The following describes two proteins that form a bound complex.

Sequence of protein 1:
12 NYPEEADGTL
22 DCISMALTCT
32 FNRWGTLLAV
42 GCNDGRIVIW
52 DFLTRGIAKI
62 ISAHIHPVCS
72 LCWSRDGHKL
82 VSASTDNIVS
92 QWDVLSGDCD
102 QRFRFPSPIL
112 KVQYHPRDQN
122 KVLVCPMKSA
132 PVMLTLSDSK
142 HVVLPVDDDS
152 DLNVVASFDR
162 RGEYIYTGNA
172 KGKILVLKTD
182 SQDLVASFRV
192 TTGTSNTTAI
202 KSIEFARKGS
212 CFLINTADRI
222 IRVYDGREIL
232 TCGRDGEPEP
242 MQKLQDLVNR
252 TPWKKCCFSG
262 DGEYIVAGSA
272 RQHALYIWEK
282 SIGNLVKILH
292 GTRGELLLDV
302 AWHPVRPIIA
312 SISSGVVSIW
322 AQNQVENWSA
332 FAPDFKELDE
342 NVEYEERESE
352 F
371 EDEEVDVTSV

Residue-level contacts at the interface:
Residue K244 in protein 1 is in contact with residue R23 in protein 2 (closest heavy-atom distance 3.1 Å).
Residue G194 in protein 1 is in contact with residue D24 in protein 2 (closest heavy-atom distance 4.5 Å).
Residue G194 in protein 1 contacts residue L22 in protein 2 (closest heavy-atom distance 4.3 Å).
Residue G194 in protein 1 contacts residue R23 in protein 2 (closest heavy-atom distance 4.0 Å).
Residue T193 in protein 1 contacts residue R23 in protein 2 (closest heavy-atom distance 3.5 Å).
Residue G194 in protein 1 is in contact with residue N25 in protein 2 (closest heavy-atom distance 4.7 Å).
Residue R223 in protein 1 interacts with residue R23 in protein 2 (closest heavy-atom distance 4.4 Å).
Residue I221 in protein 1 interacts with residue R23 in protein 2 (closest heavy-atom distance 4.6 Å).
Residue T195 in protein 1 interacts with residue L22 in protein 2 (closest heavy-atom distance 3.5 Å).
Residue S196 in protein 1 contacts residue N25 in protein 2 (closest heavy-atom distance 4.9 Å).
Residue T195 in protein 1 is in contact with residue V21 in protein 2 (closest heavy-atom distance 3.5 Å).

Sequence of protein 2:
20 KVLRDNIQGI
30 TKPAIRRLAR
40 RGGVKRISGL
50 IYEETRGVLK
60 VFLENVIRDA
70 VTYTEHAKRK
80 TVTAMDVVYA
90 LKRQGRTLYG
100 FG